The following describes two proteins that form a bound complex.

Residue-level contacts at the interface:
Residue S237 in protein 2 interacts with residue Q66 in protein 1 (closest heavy-atom distance 2.3 Å).
Residue A241 in protein 2 contacts residue I69 in protein 1 (closest heavy-atom distance 4.5 Å).
Residue E238 in protein 2 contacts residue Q66 in protein 1 (closest heavy-atom distance 4.2 Å).
Residue E238 in protein 2 interacts with residue E62 in protein 1 (closest heavy-atom distance 4.2 Å).
Residue K306 in protein 2 is in contact with residue E73 in protein 1 (closest heavy-atom distance 4.4 Å).

Sequence of protein 1:
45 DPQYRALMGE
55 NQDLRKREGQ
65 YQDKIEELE

Sequence of protein 2:
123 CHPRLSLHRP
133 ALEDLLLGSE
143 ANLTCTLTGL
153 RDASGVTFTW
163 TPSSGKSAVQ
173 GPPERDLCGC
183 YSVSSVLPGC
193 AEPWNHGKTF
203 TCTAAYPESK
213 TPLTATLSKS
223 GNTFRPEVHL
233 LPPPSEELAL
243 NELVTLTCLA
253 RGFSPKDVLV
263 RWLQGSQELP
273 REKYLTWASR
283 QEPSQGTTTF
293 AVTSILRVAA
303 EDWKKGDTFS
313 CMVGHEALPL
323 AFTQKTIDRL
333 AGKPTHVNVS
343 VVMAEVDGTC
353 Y